Sequence of protein 2:
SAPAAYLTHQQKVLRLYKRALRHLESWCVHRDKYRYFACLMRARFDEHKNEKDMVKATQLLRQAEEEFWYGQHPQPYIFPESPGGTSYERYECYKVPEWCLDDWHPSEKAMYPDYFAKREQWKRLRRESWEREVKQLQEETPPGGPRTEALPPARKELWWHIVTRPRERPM

This data describes a binding interaction between two proteins.

Sequence of protein 1:
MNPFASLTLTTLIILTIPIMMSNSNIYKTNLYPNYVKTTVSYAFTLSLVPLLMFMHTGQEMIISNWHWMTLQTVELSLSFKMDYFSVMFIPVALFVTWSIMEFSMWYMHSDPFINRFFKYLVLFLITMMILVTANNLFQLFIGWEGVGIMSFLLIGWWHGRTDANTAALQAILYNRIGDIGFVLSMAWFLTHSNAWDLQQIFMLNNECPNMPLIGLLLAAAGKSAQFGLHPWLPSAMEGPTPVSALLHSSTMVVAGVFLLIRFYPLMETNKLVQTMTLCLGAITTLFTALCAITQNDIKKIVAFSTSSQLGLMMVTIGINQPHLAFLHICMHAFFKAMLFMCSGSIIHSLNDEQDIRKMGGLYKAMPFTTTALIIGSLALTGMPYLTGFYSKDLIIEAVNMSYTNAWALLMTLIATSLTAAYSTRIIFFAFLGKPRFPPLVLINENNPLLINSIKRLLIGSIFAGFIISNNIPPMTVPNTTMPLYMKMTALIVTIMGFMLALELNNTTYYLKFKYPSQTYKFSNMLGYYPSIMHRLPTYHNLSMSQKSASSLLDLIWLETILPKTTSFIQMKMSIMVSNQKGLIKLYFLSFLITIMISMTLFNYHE

Contacts between the two chains:
Residue L511 in protein 1 contacts residue K36 in protein 2 (closest heavy-atom distance 3.6 Å).
Residue L511 in protein 1 contacts residue Y39 in protein 2 (closest heavy-atom distance 3.6 Å).
Residue R161 in protein 1 interacts with residue G87 in protein 2 (closest heavy-atom distance 4.0 Å).
Residue D352 in protein 1 contacts residue R93 in protein 2 (closest heavy-atom distance 3.2 Å).
Residue R436 in protein 1 interacts with residue R34 in protein 2 (closest heavy-atom distance 4.0 Å).
Residue Y509 in protein 1 contacts residue H33 in protein 2 (closest heavy-atom distance 3.2 Å).
Residue K358 in protein 1 interacts with residue R34 in protein 2 (closest heavy-atom distance 4.5 Å).
Residue Y520 in protein 1 is in contact with residue P77 in protein 2 (closest heavy-atom distance 4.2 Å).
Residue G160 in protein 1 interacts with residue E92 in protein 2 (closest heavy-atom distance 3.4 Å).
Residue K358 in protein 1 contacts residue F82 in protein 2 (closest heavy-atom distance 3.1 Å).
Residue H159 in protein 1 contacts residue C96 in protein 2 (closest heavy-atom distance 2.7 Å).
Residue D355 in protein 1 is in contact with residue Y80 in protein 2 (closest heavy-atom distance 2.9 Å).
Residue P516 in protein 1 interacts with residue W30 in protein 2 (closest heavy-atom distance 3.4 Å).
Residue R161 in protein 1 contacts residue E92 in protein 2 (closest heavy-atom distance 3.4 Å).
Residue N524 in protein 1 contacts residue P77 in protein 2 (closest heavy-atom distance 3.5 Å).
Residue R161 in protein 1 interacts with residue T89 in protein 2 (closest heavy-atom distance 3.0 Å).
Residue F513 in protein 1 contacts residue L27 in protein 2 (closest heavy-atom distance 4.0 Å).
Residue K521 in protein 1 is in contact with residue Y73 in protein 2 (closest heavy-atom distance 4.0 Å).
Residue F429 in protein 1 is in contact with residue V32 in protein 2 (closest heavy-atom distance 4.3 Å).
Residue F513 in protein 1 is in contact with residue C31 in protein 2 (closest heavy-atom distance 4.4 Å).
Residue F513 in protein 1 contacts residue W30 in protein 2 (closest heavy-atom distance 3.6 Å).
Residue E238 in protein 1 contacts residue T89 in protein 2 (closest heavy-atom distance 3.8 Å).
Residue R357 in protein 1 interacts with residue P79 in protein 2 (closest heavy-atom distance 3.7 Å).
Residue Y520 in protein 1 interacts with residue H76 in protein 2 (closest heavy-atom distance 3.6 Å).
Residue R161 in protein 1 is in contact with residue Y91 in protein 2 (closest heavy-atom distance 4.3 Å).
Residue K512 in protein 1 is in contact with residue F40 in protein 2 (closest heavy-atom distance 3.3 Å).
Residue P516 in protein 1 contacts residue Y73 in protein 2 (closest heavy-atom distance 4.2 Å).
Residue F513 in protein 1 interacts with residue F40 in protein 2 (closest heavy-atom distance 3.1 Å).
Residue R357 in protein 1 contacts residue H76 in protein 2 (closest heavy-atom distance 3.5 Å).
Residue R357 in protein 1 is in contact with residue V32 in protein 2 (closest heavy-atom distance 4.1 Å).
Residue G160 in protein 1 is in contact with residue E95 in protein 2 (closest heavy-atom distance 4.2 Å).
Residue Y520 in protein 1 interacts with residue W30 in protein 2 (closest heavy-atom distance 3.9 Å).
Residue D111 in protein 1 interacts with residue Y97 in protein 2 (closest heavy-atom distance 3.2 Å).
Residue R161 in protein 1 contacts residue S90 in protein 2 (closest heavy-atom distance 3.7 Å).
Residue R436 in protein 1 interacts with residue V32 in protein 2 (closest heavy-atom distance 4.1 Å).
Residue R161 in protein 1 is in contact with residue G88 in protein 2 (closest heavy-atom distance 3.6 Å).
Residue D352 in protein 1 contacts residue T89 in protein 2 (closest heavy-atom distance 3.9 Å).
Residue F113 in protein 1 contacts residue Y97 in protein 2 (closest heavy-atom distance 4.2 Å).
Residue T162 in protein 1 is in contact with residue E92 in protein 2 (closest heavy-atom distance 4.1 Å).
Residue P112 in protein 1 is in contact with residue M179 in protein 2 (closest heavy-atom distance 3.5 Å).
Residue R357 in protein 1 is in contact with residue Y80 in protein 2 (closest heavy-atom distance 3.4 Å).
Residue W158 in protein 1 is in contact with residue R93 in protein 2 (closest heavy-atom distance 3.0 Å).
Residue R357 in protein 1 is in contact with residue Q78 in protein 2 (closest heavy-atom distance 3.2 Å).
Residue L511 in protein 1 interacts with residue F40 in protein 2 (closest heavy-atom distance 3.9 Å).
Residue R357 in protein 1 is in contact with residue S29 in protein 2 (closest heavy-atom distance 3.6 Å).
Residue Y515 in protein 1 interacts with residue E70 in protein 2 (closest heavy-atom distance 4.1 Å).
Residue Y515 in protein 1 interacts with residue Y73 in protein 2 (closest heavy-atom distance 4.0 Å).
Residue Q295 in protein 1 is in contact with residue Q78 in protein 2 (closest heavy-atom distance 4.3 Å).
Residue M525 in protein 1 is in contact with residue P77 in protein 2 (closest heavy-atom distance 3.7 Å).
Residue Q354 in protein 1 contacts residue T89 in protein 2 (closest heavy-atom distance 2.9 Å).
Residue D352 in protein 1 is in contact with residue P83 in protein 2 (closest heavy-atom distance 3.7 Å).
Residue Y515 in protein 1 contacts residue G74 in protein 2 (closest heavy-atom distance 3.5 Å).
Residue Y509 in protein 1 interacts with residue K36 in protein 2 (closest heavy-atom distance 4.4 Å).
Residue T508 in protein 1 contacts residue K36 in protein 2 (closest heavy-atom distance 2.4 Å).
Residue N524 in protein 1 is in contact with residue Q78 in protein 2 (closest heavy-atom distance 3.2 Å).
Residue N296 in protein 1 contacts residue Q78 in protein 2 (closest heavy-atom distance 2.9 Å).
Residue N524 in protein 1 interacts with residue H76 in protein 2 (closest heavy-atom distance 4.5 Å).
Residue G160 in protein 1 contacts residue C96 in protein 2 (closest heavy-atom distance 4.4 Å).
Residue K358 in protein 1 interacts with residue Y80 in protein 2 (closest heavy-atom distance 3.5 Å).
Residue E353 in protein 1 interacts with residue Y80 in protein 2 (closest heavy-atom distance 4.2 Å).